Sequence of chain A:
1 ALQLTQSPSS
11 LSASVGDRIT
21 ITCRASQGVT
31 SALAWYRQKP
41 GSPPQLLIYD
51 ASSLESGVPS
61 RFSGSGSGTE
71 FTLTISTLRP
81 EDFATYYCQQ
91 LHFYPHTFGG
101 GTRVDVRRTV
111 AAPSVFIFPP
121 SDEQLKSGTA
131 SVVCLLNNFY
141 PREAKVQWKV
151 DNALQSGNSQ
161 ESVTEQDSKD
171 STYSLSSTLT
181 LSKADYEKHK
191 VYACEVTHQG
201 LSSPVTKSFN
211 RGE

The following describes two proteins that form a bound complex.

Interface contacts:
Residue F93 in chain A interacts with residue L3 in chain B (closest heavy-atom distance 3.5 Å).
Residue Q27 in chain A is in contact with residue L3 in chain B (closest heavy-atom distance 3.7 Å).
Residue F93 in chain A interacts with residue D6 in chain B (closest heavy-atom distance 4.1 Å).
Residue H92 in chain A contacts residue D6 in chain B (closest heavy-atom distance 2.8 Å).
Residue Y94 in chain A interacts with residue L5 in chain B (closest heavy-atom distance 3.4 Å).
Residue Y94 in chain A contacts residue D6 in chain B (closest heavy-atom distance 3.6 Å).
Residue Y94 in chain A interacts with residue E4 in chain B (closest heavy-atom distance 2.8 Å).
Residue H92 in chain A is in contact with residue E4 in chain B (closest heavy-atom distance 4.5 Å).
Residue H92 in chain A is in contact with residue L5 in chain B (closest heavy-atom distance 3.6 Å).
Residue F93 in chain A is in contact with residue L5 in chain B (closest heavy-atom distance 3.7 Å).
Residue L2 in chain A is in contact with residue L3 in chain B (closest heavy-atom distance 3.8 Å).
Residue H92 in chain A is in contact with residue A9 in chain B (closest heavy-atom distance 3.9 Å).
Residue A1 in chain A is in contact with residue L3 in chain B (closest heavy-atom distance 3.7 Å).
Residue Y94 in chain A interacts with residue K7 in chain B (closest heavy-atom distance 3.3 Å).
Residue F93 in chain A contacts residue E4 in chain B (closest heavy-atom distance 3.4 Å).
Residue H96 in chain A interacts with residue D6 in chain B (closest heavy-atom distance 2.8 Å).
Residue Y94 in chain A interacts with residue L3 in chain B (closest heavy-atom distance 4.1 Å).
Residue L91 in chain A interacts with residue D6 in chain B (closest heavy-atom distance 3.0 Å).

Sequence of chain B:
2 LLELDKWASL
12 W